Sequence of the first protein:
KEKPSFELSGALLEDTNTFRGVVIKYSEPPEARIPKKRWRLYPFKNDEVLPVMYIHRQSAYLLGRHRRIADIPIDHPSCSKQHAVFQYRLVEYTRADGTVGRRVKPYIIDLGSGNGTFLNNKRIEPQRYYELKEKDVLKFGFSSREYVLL

Residue-level contacts at the interface:
Residue R332 in the second protein contacts residue D267 in the first protein (closest heavy-atom distance 3.7 Å).
Residue R334 in the second protein interacts with residue V357 in the first protein (closest heavy-atom distance 4.1 Å).
Residue R334 in the second protein interacts with residue V368 in the first protein (closest heavy-atom distance 3.9 Å).
Residue A331 in the second protein contacts residue L370 in the first protein (closest heavy-atom distance 4.8 Å).
Residue R332 in the second protein contacts residue E268 in the first protein (closest heavy-atom distance 4.9 Å).
Residue R332 in the second protein is in contact with residue F264 in the first protein (closest heavy-atom distance 3.7 Å).

Sequence of the second protein:
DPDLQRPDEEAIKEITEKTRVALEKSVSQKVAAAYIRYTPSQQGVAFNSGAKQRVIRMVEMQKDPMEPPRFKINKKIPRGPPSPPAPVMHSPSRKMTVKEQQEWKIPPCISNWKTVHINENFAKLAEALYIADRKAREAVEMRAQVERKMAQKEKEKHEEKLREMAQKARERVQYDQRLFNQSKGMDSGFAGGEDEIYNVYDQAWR

The following describes two proteins that form a bound complex.